Sequence of the first protein:
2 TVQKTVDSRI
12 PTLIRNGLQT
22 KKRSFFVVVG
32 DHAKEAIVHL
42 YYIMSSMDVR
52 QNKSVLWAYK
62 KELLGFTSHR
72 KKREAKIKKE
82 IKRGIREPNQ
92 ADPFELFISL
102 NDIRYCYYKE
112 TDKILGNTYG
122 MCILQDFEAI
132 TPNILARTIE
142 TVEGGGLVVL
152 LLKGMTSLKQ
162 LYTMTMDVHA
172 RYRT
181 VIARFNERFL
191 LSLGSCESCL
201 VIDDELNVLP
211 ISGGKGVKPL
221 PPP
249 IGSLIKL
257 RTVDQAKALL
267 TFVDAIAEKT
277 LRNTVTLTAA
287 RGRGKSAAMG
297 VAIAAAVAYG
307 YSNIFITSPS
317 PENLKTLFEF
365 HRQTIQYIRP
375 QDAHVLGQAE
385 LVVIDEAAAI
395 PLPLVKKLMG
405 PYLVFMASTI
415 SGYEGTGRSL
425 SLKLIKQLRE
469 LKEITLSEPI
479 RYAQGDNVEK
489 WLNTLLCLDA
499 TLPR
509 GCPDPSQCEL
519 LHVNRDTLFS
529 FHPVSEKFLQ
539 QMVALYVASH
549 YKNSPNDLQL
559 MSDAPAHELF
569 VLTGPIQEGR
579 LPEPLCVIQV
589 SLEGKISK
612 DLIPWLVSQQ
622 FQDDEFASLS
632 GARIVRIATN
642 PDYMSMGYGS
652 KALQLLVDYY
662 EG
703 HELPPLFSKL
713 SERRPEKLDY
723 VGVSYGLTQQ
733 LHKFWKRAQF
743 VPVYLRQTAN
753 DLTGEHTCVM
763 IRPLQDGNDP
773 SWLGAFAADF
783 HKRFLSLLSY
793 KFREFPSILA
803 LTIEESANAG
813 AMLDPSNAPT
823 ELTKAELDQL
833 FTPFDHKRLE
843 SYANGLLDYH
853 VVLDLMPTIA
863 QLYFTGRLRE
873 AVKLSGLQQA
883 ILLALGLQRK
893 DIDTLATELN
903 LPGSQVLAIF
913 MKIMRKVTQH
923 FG

Interface contacts:
Residue S788 in the second protein contacts residue P859 in the first protein (closest heavy-atom distance 3.3 Å).
Residue K784 in the second protein contacts residue L832 in the first protein (closest heavy-atom distance 3.9 Å).
Residue N309 in the second protein contacts residue Q382 in the first protein (closest heavy-atom distance 3.7 Å).
Residue F311 in the second protein contacts residue Q382 in the first protein (closest heavy-atom distance 3.8 Å).
Residue R785 in the second protein is in contact with residue R840 in the first protein (closest heavy-atom distance 3.1 Å).
Residue F622 in the second protein interacts with residue K839 in the first protein (closest heavy-atom distance 3.3 Å).
Residue Q749 in the second protein contacts residue L855 in the first protein (closest heavy-atom distance 3.6 Å).
Residue R795 in the second protein interacts with residue K892 in the first protein (closest heavy-atom distance 4.2 Å).
Residue Y792 in the second protein is in contact with residue G888 in the first protein (closest heavy-atom distance 3.7 Å).
Residue R840 in the second protein is in contact with residue R785 in the first protein (closest heavy-atom distance 4.1 Å).
Residue S788 in the second protein is in contact with residue L855 in the first protein (closest heavy-atom distance 3.9 Å).
Residue K784 in the second protein contacts residue T834 in the first protein (closest heavy-atom distance 3.2 Å).
Residue L789 in the second protein interacts with residue H852 in the first protein (closest heavy-atom distance 4.1 Å).
Residue K784 in the second protein contacts residue F833 in the first protein (closest heavy-atom distance 3.8 Å).
Residue Q620 in the second protein is in contact with residue L849 in the first protein (closest heavy-atom distance 3.3 Å).
Residue K793 in the second protein is in contact with residue H852 in the first protein (closest heavy-atom distance 3.4 Å).
Residue S788 in the second protein interacts with residue D856 in the first protein (closest heavy-atom distance 2.7 Å).
Residue Q621 in the second protein is in contact with residue V853 in the first protein (closest heavy-atom distance 4.2 Å).
Residue K793 in the second protein is in contact with residue Y851 in the first protein (closest heavy-atom distance 4.2 Å).
Residue Q623 in the second protein interacts with residue S843 in the first protein (closest heavy-atom distance 3.2 Å).
Residue H378 in the second protein contacts residue H378 in the first protein (closest heavy-atom distance 3.1 Å).
Residue D781 in the second protein interacts with residue F836 in the first protein (closest heavy-atom distance 3.5 Å).
Residue P859 in the second protein is in contact with residue S788 in the first protein (closest heavy-atom distance 3.4 Å).
Residue L855 in the second protein interacts with residue L789 in the first protein (closest heavy-atom distance 3.6 Å).
Residue D781 in the second protein contacts residue D837 in the first protein (closest heavy-atom distance 4.0 Å).
Residue D856 in the second protein is in contact with residue S788 in the first protein (closest heavy-atom distance 3.1 Å).
Residue Q749 in the second protein contacts residue V853 in the first protein (closest heavy-atom distance 4.2 Å).
Residue H852 in the second protein contacts residue Q749 in the first protein (closest heavy-atom distance 4.2 Å).
Residue Q382 in the second protein contacts residue V379 in the first protein (closest heavy-atom distance 3.6 Å).
Residue R891 in the second protein interacts with residue Y792 in the first protein (closest heavy-atom distance 3.2 Å).
Residue H378 in the second protein interacts with residue V379 in the first protein (closest heavy-atom distance 3.5 Å).
Residue L855 in the second protein interacts with residue Y792 in the first protein (closest heavy-atom distance 3.6 Å).
Residue L887 in the second protein interacts with residue Y792 in the first protein (closest heavy-atom distance 4.2 Å).
Residue L789 in the second protein contacts residue L855 in the first protein (closest heavy-atom distance 3.6 Å).
Residue Y792 in the second protein contacts residue P859 in the first protein (closest heavy-atom distance 3.2 Å).
Residue V379 in the second protein interacts with residue H378 in the first protein (closest heavy-atom distance 3.2 Å).
Residue K784 in the second protein is in contact with residue D837 in the first protein (closest heavy-atom distance 3.7 Å).
Residue D856 in the second protein interacts with residue R785 in the first protein (closest heavy-atom distance 3.3 Å).
Residue M858 in the second protein contacts residue Y792 in the first protein (closest heavy-atom distance 4.2 Å).
Residue Y792 in the second protein contacts residue R891 in the first protein (closest heavy-atom distance 3.1 Å).
Residue Q620 in the second protein is in contact with residue L848 in the first protein (closest heavy-atom distance 4.1 Å).
Residue D837 in the second protein interacts with residue K784 in the first protein (closest heavy-atom distance 3.6 Å).
Residue R795 in the second protein interacts with residue R891 in the first protein (closest heavy-atom distance 2.5 Å).
Residue Q621 in the second protein is in contact with residue K839 in the first protein (closest heavy-atom distance 2.5 Å).
Residue L789 in the second protein contacts residue D856 in the first protein (closest heavy-atom distance 3.5 Å).
Residue R795 in the second protein is in contact with residue R795 in the first protein (closest heavy-atom distance 3.1 Å).
Residue Y792 in the second protein contacts residue M858 in the first protein (closest heavy-atom distance 3.9 Å).
Residue R891 in the second protein interacts with residue R795 in the first protein (closest heavy-atom distance 3.5 Å).
Residue R785 in the second protein contacts residue D856 in the first protein (closest heavy-atom distance 2.7 Å).
Residue R785 in the second protein interacts with residue D837 in the first protein (closest heavy-atom distance 4.2 Å).
Residue Q623 in the second protein is in contact with residue K839 in the first protein (closest heavy-atom distance 2.9 Å).
Residue Q621 in the second protein is in contact with residue R840 in the first protein (closest heavy-atom distance 3.9 Å).
Residue V379 in the second protein contacts residue Q382 in the first protein (closest heavy-atom distance 4.1 Å).
Residue Q749 in the second protein contacts residue H852 in the first protein (closest heavy-atom distance 2.5 Å).
Residue D781 in the second protein is in contact with residue T834 in the first protein (closest heavy-atom distance 3.3 Å).
Residue K839 in the second protein contacts residue Q623 in the first protein (closest heavy-atom distance 2.8 Å).
Residue Y792 in the second protein is in contact with residue L855 in the first protein (closest heavy-atom distance 3.0 Å).
Residue S791 in the second protein interacts with residue R891 in the first protein (closest heavy-atom distance 3.7 Å).
Residue Q382 in the second protein contacts residue F311 in the first protein (closest heavy-atom distance 3.8 Å).
Residue V379 in the second protein interacts with residue V379 in the first protein (closest heavy-atom distance 4.1 Å).

The following describes two proteins that form a bound complex.

Sequence of the second protein:
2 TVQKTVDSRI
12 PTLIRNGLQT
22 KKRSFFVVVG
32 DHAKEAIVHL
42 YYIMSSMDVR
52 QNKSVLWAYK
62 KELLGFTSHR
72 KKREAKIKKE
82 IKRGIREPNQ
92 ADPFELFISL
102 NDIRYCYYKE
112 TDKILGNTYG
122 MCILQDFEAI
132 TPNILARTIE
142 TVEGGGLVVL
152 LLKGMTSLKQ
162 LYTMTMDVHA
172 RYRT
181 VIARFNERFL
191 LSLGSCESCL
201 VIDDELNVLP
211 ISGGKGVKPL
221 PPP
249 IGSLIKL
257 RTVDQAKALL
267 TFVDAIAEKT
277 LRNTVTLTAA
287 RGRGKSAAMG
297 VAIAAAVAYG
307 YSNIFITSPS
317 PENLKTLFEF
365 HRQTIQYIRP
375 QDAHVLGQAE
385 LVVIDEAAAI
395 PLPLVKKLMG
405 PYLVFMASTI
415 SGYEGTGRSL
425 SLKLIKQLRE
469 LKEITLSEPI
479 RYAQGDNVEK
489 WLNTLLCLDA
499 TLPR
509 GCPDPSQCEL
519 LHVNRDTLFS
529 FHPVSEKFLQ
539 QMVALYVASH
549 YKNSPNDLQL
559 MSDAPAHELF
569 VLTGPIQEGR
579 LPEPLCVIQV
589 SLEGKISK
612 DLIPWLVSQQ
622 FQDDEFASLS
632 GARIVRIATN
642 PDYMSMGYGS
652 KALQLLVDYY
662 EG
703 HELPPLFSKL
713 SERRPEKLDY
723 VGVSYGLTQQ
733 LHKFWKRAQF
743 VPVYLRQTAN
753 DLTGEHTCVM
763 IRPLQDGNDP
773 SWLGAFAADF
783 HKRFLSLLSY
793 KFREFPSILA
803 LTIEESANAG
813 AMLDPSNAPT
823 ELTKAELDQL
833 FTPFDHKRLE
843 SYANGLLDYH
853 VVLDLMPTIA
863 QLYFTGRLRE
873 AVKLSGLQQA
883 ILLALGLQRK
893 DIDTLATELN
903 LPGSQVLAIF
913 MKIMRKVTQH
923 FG